Sequence of protein 1:
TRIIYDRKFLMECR

Sequence of protein 2:
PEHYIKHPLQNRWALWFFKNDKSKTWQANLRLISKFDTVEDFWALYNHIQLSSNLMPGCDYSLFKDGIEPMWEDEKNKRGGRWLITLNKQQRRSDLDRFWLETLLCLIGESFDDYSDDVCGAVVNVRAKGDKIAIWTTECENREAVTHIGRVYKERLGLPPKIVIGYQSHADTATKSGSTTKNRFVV

The following describes two proteins that form a bound complex.

Residue-level contacts at the interface:
Residue W73 in protein 2 is in contact with residue L13 in protein 1 (closest heavy-atom distance 2.8 Å).
Residue G139 in protein 2 contacts residue I6 in protein 1 (closest heavy-atom distance 4.2 Å).
Residue I138 in protein 2 is in contact with residue I6 in protein 1 (closest heavy-atom distance 4.9 Å).
Residue V69 in protein 2 is in contact with residue C16 in protein 1 (closest heavy-atom distance 3.4 Å).
Residue L39 in protein 2 is in contact with residue L13 in protein 1 (closest heavy-atom distance 4.9 Å).
Residue E140 in protein 2 interacts with residue I6 in protein 1 (closest heavy-atom distance 3.5 Å).
Residue H37 in protein 2 is in contact with residue Y8 in protein 1 (closest heavy-atom distance 3.5 Å).
Residue I138 in protein 2 contacts residue Y8 in protein 1 (closest heavy-atom distance 4.7 Å).
Residue Q40 in protein 2 is in contact with residue R5 in protein 1 (closest heavy-atom distance 3.7 Å).
Residue R186 in protein 2 is in contact with residue R10 in protein 1 (closest heavy-atom distance 3.8 Å).
Residue V69 in protein 2 contacts residue L13 in protein 1 (closest heavy-atom distance 3.7 Å).
Residue E70 in protein 2 contacts residue C16 in protein 1 (closest heavy-atom distance 4.7 Å).
Residue Q40 in protein 2 is in contact with residue T4 in protein 1 (closest heavy-atom distance 4.6 Å).
Residue E132 in protein 2 interacts with residue R10 in protein 1 (closest heavy-atom distance 2.9 Å).
Residue H37 in protein 2 interacts with residue C16 in protein 1 (closest heavy-atom distance 4.1 Å).
Residue Q40 in protein 2 contacts residue I6 in protein 1 (closest heavy-atom distance 2.9 Å).
Residue H37 in protein 2 is in contact with residue F12 in protein 1 (closest heavy-atom distance 3.6 Å).
Residue L135 in protein 2 contacts residue R10 in protein 1 (closest heavy-atom distance 4.1 Å).
Residue V69 in protein 2 is in contact with residue Y8 in protein 1 (closest heavy-atom distance 3.8 Å).
Residue W73 in protein 2 interacts with residue R17 in protein 1 (closest heavy-atom distance 3.5 Å).
Residue S141 in protein 2 interacts with residue Y8 in protein 1 (closest heavy-atom distance 4.5 Å).
Residue L135 in protein 2 contacts residue L13 in protein 1 (closest heavy-atom distance 3.6 Å).
Residue L135 in protein 2 interacts with residue Y8 in protein 1 (closest heavy-atom distance 4.9 Å).
Residue G139 in protein 2 is in contact with residue I7 in protein 1 (closest heavy-atom distance 3.4 Å).
Residue L39 in protein 2 contacts residue Y8 in protein 1 (closest heavy-atom distance 3.9 Å).
Residue P38 in protein 2 contacts residue I6 in protein 1 (closest heavy-atom distance 3.4 Å).
Residue P38 in protein 2 is in contact with residue Y8 in protein 1 (closest heavy-atom distance 2.6 Å).
Residue V69 in protein 2 contacts residue F12 in protein 1 (closest heavy-atom distance 4.9 Å).
Residue L131 in protein 2 interacts with residue M14 in protein 1 (closest heavy-atom distance 4.0 Å).
Residue L135 in protein 2 interacts with residue M14 in protein 1 (closest heavy-atom distance 4.0 Å).
Residue E140 in protein 2 is in contact with residue I7 in protein 1 (closest heavy-atom distance 3.7 Å).
Residue G139 in protein 2 interacts with residue L13 in protein 1 (closest heavy-atom distance 4.0 Å).
Residue G139 in protein 2 is in contact with residue Y8 in protein 1 (closest heavy-atom distance 3.1 Å).
Residue L39 in protein 2 contacts residue I6 in protein 1 (closest heavy-atom distance 4.1 Å).
Residue I138 in protein 2 is in contact with residue L13 in protein 1 (closest heavy-atom distance 4.2 Å).
Residue W73 in protein 2 interacts with residue C16 in protein 1 (closest heavy-atom distance 3.8 Å).
Residue W73 in protein 2 interacts with residue M14 in protein 1 (closest heavy-atom distance 4.0 Å).